Sequence of the first protein:
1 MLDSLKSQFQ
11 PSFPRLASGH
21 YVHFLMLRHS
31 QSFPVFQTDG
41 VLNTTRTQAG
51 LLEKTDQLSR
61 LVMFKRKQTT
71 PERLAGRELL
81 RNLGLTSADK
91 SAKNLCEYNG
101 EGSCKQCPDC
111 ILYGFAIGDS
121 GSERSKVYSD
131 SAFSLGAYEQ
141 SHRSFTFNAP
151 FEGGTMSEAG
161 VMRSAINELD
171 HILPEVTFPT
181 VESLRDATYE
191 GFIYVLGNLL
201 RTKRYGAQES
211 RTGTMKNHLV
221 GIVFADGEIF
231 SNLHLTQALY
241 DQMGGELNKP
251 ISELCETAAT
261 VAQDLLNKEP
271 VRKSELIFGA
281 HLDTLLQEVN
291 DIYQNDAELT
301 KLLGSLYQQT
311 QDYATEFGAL

Contacts between the two chains:
Residue R15 in the first protein is in contact with residue P50 in the second protein (closest heavy-atom distance 3.5 Å).
Residue F230 in the first protein interacts with residue W151 in the second protein (closest heavy-atom distance 3.7 Å).
Residue E101 in the first protein contacts residue Y120 in the second protein (closest heavy-atom distance 3.6 Å).
Residue S122 in the first protein interacts with residue G52 in the second protein (closest heavy-atom distance 3.4 Å).
Residue D119 in the first protein contacts residue V54 in the second protein (closest heavy-atom distance 3.6 Å).
Residue R15 in the first protein contacts residue E69 in the second protein (closest heavy-atom distance 2.3 Å).
Residue K65 in the first protein contacts residue D13 in the second protein (closest heavy-atom distance 2.7 Å).
Residue D119 in the first protein interacts with residue Q59 in the second protein (closest heavy-atom distance 3.6 Å).
Residue D39 in the first protein is in contact with residue N95 in the second protein (closest heavy-atom distance 3.7 Å).
Residue K65 in the first protein contacts residue W157 in the second protein (closest heavy-atom distance 3.1 Å).
Residue D39 in the first protein contacts residue T96 in the second protein (closest heavy-atom distance 2.6 Å).
Residue K65 in the first protein contacts residue S159 in the second protein (closest heavy-atom distance 3.4 Å).
Residue I229 in the first protein interacts with residue W151 in the second protein (closest heavy-atom distance 3.0 Å).
Residue R124 in the first protein contacts residue Q70 in the second protein (closest heavy-atom distance 3.2 Å).
Residue D119 in the first protein is in contact with residue G55 in the second protein (closest heavy-atom distance 2.9 Å).
Residue A17 in the first protein interacts with residue Y51 in the second protein (closest heavy-atom distance 3.4 Å).
Residue R66 in the first protein contacts residue T96 in the second protein (closest heavy-atom distance 2.8 Å).
Residue F133 in the first protein is in contact with residue H12 in the second protein (closest heavy-atom distance 3.4 Å).
Residue S231 in the first protein is in contact with residue H12 in the second protein (closest heavy-atom distance 2.8 Å).
Residue E123 in the first protein contacts residue Y51 in the second protein (closest heavy-atom distance 3.3 Å).
Residue R124 in the first protein is in contact with residue K43 in the second protein (closest heavy-atom distance 3.2 Å).
Residue L16 in the first protein is in contact with residue P50 in the second protein (closest heavy-atom distance 3.5 Å).
Residue L233 in the first protein is in contact with residue V132 in the second protein (closest heavy-atom distance 3.6 Å).
Residue S231 in the first protein interacts with residue K160 in the second protein (closest heavy-atom distance 3.6 Å).
Residue G121 in the first protein contacts residue L53 in the second protein (closest heavy-atom distance 3.4 Å).
Residue T38 in the first protein interacts with residue T96 in the second protein (closest heavy-atom distance 3.5 Å).
Residue R124 in the first protein is in contact with residue P50 in the second protein (closest heavy-atom distance 2.6 Å).
Residue K126 in the first protein contacts residue Y51 in the second protein (closest heavy-atom distance 3.5 Å).
Residue R66 in the first protein is in contact with residue F97 in the second protein (closest heavy-atom distance 3.7 Å).
Residue A17 in the first protein interacts with residue H49 in the second protein (closest heavy-atom distance 2.9 Å).
Residue D186 in the first protein is in contact with residue Y51 in the second protein (closest heavy-atom distance 2.7 Å).
Residue S122 in the first protein is in contact with residue L53 in the second protein (closest heavy-atom distance 2.9 Å).
Residue E123 in the first protein interacts with residue G52 in the second protein (closest heavy-atom distance 3.3 Å).
Residue D130 in the first protein is in contact with residue K160 in the second protein (closest heavy-atom distance 2.7 Å).
Residue R124 in the first protein contacts residue Y51 in the second protein (closest heavy-atom distance 2.8 Å).
Residue E269 in the first protein contacts residue R162 in the second protein (closest heavy-atom distance 2.8 Å).
Residue L16 in the first protein contacts residue H49 in the second protein (closest heavy-atom distance 3.4 Å).
Residue F64 in the first protein interacts with residue N95 in the second protein (closest heavy-atom distance 3.4 Å).
Residue F230 in the first protein is in contact with residue K160 in the second protein (closest heavy-atom distance 2.8 Å).
Residue R15 in the first protein contacts residue Y51 in the second protein (closest heavy-atom distance 2.9 Å).
Residue L16 in the first protein interacts with residue E69 in the second protein (closest heavy-atom distance 3.4 Å).
Residue E228 in the first protein contacts residue R153 in the second protein (closest heavy-atom distance 2.8 Å).
Residue Y128 in the first protein contacts residue R153 in the second protein (closest heavy-atom distance 3.5 Å).
Residue R124 in the first protein contacts residue H49 in the second protein (closest heavy-atom distance 3.5 Å).
Residue F64 in the first protein is in contact with residue N14 in the second protein (closest heavy-atom distance 3.7 Å).
Residue I117 in the first protein contacts residue Y120 in the second protein (closest heavy-atom distance 2.7 Å).
Residue S129 in the first protein contacts residue R153 in the second protein (closest heavy-atom distance 2.8 Å).
Residue S131 in the first protein interacts with residue D13 in the second protein (closest heavy-atom distance 2.6 Å).
Residue R185 in the first protein contacts residue Y51 in the second protein (closest heavy-atom distance 3.0 Å).
Residue Y313 in the first protein interacts with residue G52 in the second protein (closest heavy-atom distance 3.5 Å).
Residue E228 in the first protein interacts with residue K160 in the second protein (closest heavy-atom distance 2.7 Å).
Residue E101 in the first protein interacts with residue K118 in the second protein (closest heavy-atom distance 2.8 Å).
Residue E269 in the first protein contacts residue W151 in the second protein (closest heavy-atom distance 2.9 Å).
Residue R66 in the first protein contacts residue W157 in the second protein (closest heavy-atom distance 3.3 Å).
Residue N43 in the first protein is in contact with residue N95 in the second protein (closest heavy-atom distance 3.5 Å).
Residue D130 in the first protein interacts with residue R153 in the second protein (closest heavy-atom distance 2.7 Å).
Residue P270 in the first protein is in contact with residue V150 in the second protein (closest heavy-atom distance 3.6 Å).
Residue S231 in the first protein interacts with residue W151 in the second protein (closest heavy-atom distance 3.7 Å).
Residue E269 in the first protein interacts with residue V150 in the second protein (closest heavy-atom distance 3.5 Å).
Residue T44 in the first protein is in contact with residue Q93 in the second protein (closest heavy-atom distance 2.9 Å).

This data describes a binding interaction between two proteins.

Sequence of the second protein:
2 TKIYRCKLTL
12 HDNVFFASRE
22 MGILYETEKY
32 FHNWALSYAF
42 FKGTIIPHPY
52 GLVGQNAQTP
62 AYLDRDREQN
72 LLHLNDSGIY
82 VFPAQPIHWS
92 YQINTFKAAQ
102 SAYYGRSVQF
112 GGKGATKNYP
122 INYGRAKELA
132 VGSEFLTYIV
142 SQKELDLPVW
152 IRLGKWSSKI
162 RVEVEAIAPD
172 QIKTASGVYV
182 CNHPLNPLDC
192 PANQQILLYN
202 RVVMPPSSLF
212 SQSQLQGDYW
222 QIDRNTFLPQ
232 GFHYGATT